These two protein chains interact to form a complex.

Residue-level contacts at the interface:
Residue Y116 in chain B contacts residue V106 in chain A (closest heavy-atom distance 3.4 Å).
Residue R26 in chain B interacts with residue R74 in chain A (closest heavy-atom distance 4.7 Å).
Residue E24 in chain B is in contact with residue H12 in chain A (closest heavy-atom distance 4.2 Å).
Residue T18 in chain B interacts with residue N10 in chain A (closest heavy-atom distance 3.6 Å).
Residue R74 in chain B is in contact with residue R26 in chain A (closest heavy-atom distance 4.7 Å).
Residue H12 in chain B contacts residue P14 in chain A (closest heavy-atom distance 3.6 Å).
Residue C114 in chain B interacts with residue C114 in chain A (closest heavy-atom distance 2.0 Å).
Residue S8 in chain B is in contact with residue K16 in chain A (closest heavy-atom distance 4.8 Å).
Residue E104 in chain B interacts with residue K16 in chain A (closest heavy-atom distance 3.1 Å).
Residue K16 in chain B interacts with residue S8 in chain A (closest heavy-atom distance 4.6 Å).
Residue N10 in chain B interacts with residue K16 in chain A (closest heavy-atom distance 3.9 Å).
Residue V15 in chain B is in contact with residue E104 in chain A (closest heavy-atom distance 3.9 Å).
Residue V13 in chain B interacts with residue V15 in chain A (closest heavy-atom distance 3.9 Å).
Residue L23 in chain B interacts with residue H12 in chain A (closest heavy-atom distance 4.9 Å).
Residue N10 in chain B interacts with residue P14 in chain A (closest heavy-atom distance 3.9 Å).
Residue I111 in chain B is in contact with residue V15 in chain A (closest heavy-atom distance 4.1 Å).
Residue V15 in chain B contacts residue I111 in chain A (closest heavy-atom distance 4.3 Å).
Residue V15 in chain B interacts with residue I11 in chain A (closest heavy-atom distance 2.9 Å).
Residue V13 in chain B contacts residue V13 in chain A (closest heavy-atom distance 2.6 Å).
Residue K16 in chain B interacts with residue V9 in chain A (closest heavy-atom distance 2.5 Å).
Residue V13 in chain B interacts with residue P14 in chain A (closest heavy-atom distance 4.8 Å).
Residue C114 in chain B contacts residue K110 in chain A (closest heavy-atom distance 3.1 Å).
Residue H12 in chain B interacts with residue H12 in chain A (closest heavy-atom distance 3.5 Å).
Residue I11 in chain B contacts residue V15 in chain A (closest heavy-atom distance 3.2 Å).
Residue Y116 in chain B contacts residue S105 in chain A (closest heavy-atom distance 4.3 Å).
Residue N10 in chain B contacts residue T18 in chain A (closest heavy-atom distance 4.0 Å).
Residue R26 in chain B is in contact with residue E24 in chain A (closest heavy-atom distance 3.0 Å).
Residue V15 in chain B interacts with residue H12 in chain A (closest heavy-atom distance 4.9 Å).
Residue R26 in chain B interacts with residue R26 in chain A (closest heavy-atom distance 4.7 Å).
Residue N113 in chain B interacts with residue C114 in chain A (closest heavy-atom distance 4.8 Å).
Residue K16 in chain B interacts with residue N10 in chain A (closest heavy-atom distance 3.5 Å).
Residue E24 in chain B is in contact with residue R26 in chain A (closest heavy-atom distance 2.8 Å).
Residue V9 in chain B is in contact with residue K16 in chain A (closest heavy-atom distance 2.8 Å).
Residue I111 in chain B interacts with residue C114 in chain A (closest heavy-atom distance 4.9 Å).
Residue P14 in chain B interacts with residue H12 in chain A (closest heavy-atom distance 3.3 Å).
Residue P14 in chain B contacts residue N10 in chain A (closest heavy-atom distance 3.8 Å).
Residue V13 in chain B is in contact with residue H12 in chain A (closest heavy-atom distance 3.0 Å).
Residue H12 in chain B interacts with residue E24 in chain A (closest heavy-atom distance 3.9 Å).
Residue V13 in chain B is in contact with residue I11 in chain A (closest heavy-atom distance 3.7 Å).
Residue C114 in chain B is in contact with residue I111 in chain A (closest heavy-atom distance 4.6 Å).
Residue I111 in chain B interacts with residue I111 in chain A (closest heavy-atom distance 4.8 Å).
Residue Y116 in chain B interacts with residue K110 in chain A (closest heavy-atom distance 3.2 Å).
Residue V15 in chain B contacts residue N10 in chain A (closest heavy-atom distance 3.5 Å).
Residue E24 in chain B is in contact with residue E24 in chain A (closest heavy-atom distance 2.5 Å).
Residue H12 in chain B interacts with residue V13 in chain A (closest heavy-atom distance 3.2 Å).
Residue I11 in chain B interacts with residue P14 in chain A (closest heavy-atom distance 3.5 Å).
Residue V22 in chain B is in contact with residue H12 in chain A (closest heavy-atom distance 2.7 Å).
Residue Y116 in chain B interacts with residue I107 in chain A (closest heavy-atom distance 3.0 Å).
Residue N10 in chain B contacts residue V15 in chain A (closest heavy-atom distance 3.7 Å).
Residue V106 in chain B contacts residue V15 in chain A (closest heavy-atom distance 4.0 Å).
Residue Y116 in chain B interacts with residue I111 in chain A (closest heavy-atom distance 4.6 Å).
Residue E104 in chain B contacts residue V15 in chain A (closest heavy-atom distance 3.9 Å).
Residue H12 in chain B contacts residue V22 in chain A (closest heavy-atom distance 2.9 Å).
Residue P14 in chain B interacts with residue V13 in chain A (closest heavy-atom distance 4.8 Å).
Residue P14 in chain B is in contact with residue I11 in chain A (closest heavy-atom distance 3.4 Å).
Residue V15 in chain B contacts residue V13 in chain A (closest heavy-atom distance 3.7 Å).
Residue V15 in chain B is in contact with residue V106 in chain A (closest heavy-atom distance 4.2 Å).
Residue K16 in chain B is in contact with residue E104 in chain A (closest heavy-atom distance 3.2 Å).
Residue I11 in chain B contacts residue V13 in chain A (closest heavy-atom distance 3.7 Å).
Residue K110 in chain B interacts with residue C114 in chain A (closest heavy-atom distance 4.0 Å).

Sequence of chain B:
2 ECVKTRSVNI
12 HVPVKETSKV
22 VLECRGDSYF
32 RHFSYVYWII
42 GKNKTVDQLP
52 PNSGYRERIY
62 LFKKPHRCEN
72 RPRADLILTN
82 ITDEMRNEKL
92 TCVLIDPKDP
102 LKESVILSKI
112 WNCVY

Sequence of chain A:
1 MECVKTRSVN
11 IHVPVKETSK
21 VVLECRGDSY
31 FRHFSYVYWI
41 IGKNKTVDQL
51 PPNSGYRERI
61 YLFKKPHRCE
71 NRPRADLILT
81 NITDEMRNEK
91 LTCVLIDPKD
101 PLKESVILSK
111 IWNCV